Contacts between the two chains:
Residue D302 in the second protein is in contact with residue R195 in the first protein (closest heavy-atom distance 3.4 Å).
Residue R195 in the second protein interacts with residue D302 in the first protein (closest heavy-atom distance 3.0 Å).
Residue L376 in the second protein is in contact with residue F322 in the first protein (closest heavy-atom distance 3.5 Å).
Residue K18 in the second protein is in contact with residue E305 in the first protein (closest heavy-atom distance 2.7 Å).
Residue F322 in the second protein interacts with residue F356 in the first protein (closest heavy-atom distance 3.3 Å).
Residue R316 in the second protein is in contact with residue Q16 in the first protein (closest heavy-atom distance 2.8 Å).
Residue M298 in the second protein contacts residue R193 in the first protein (closest heavy-atom distance 3.2 Å).
Residue R11 in the second protein contacts residue L308 in the first protein (closest heavy-atom distance 3.2 Å).
Residue A365 in the second protein is in contact with residue R330 in the first protein (closest heavy-atom distance 3.2 Å).
Residue D380 in the second protein contacts residue Q23 in the first protein (closest heavy-atom distance 3.0 Å).
Residue L312 in the second protein is in contact with residue E311 in the first protein (closest heavy-atom distance 3.0 Å).
Residue L290 in the second protein contacts residue L290 in the first protein (closest heavy-atom distance 3.3 Å).
Residue Q299 in the second protein interacts with residue I99 in the first protein (closest heavy-atom distance 3.4 Å).
Residue H357 in the second protein contacts residue E329 in the first protein (closest heavy-atom distance 3.2 Å).
Residue E311 in the second protein is in contact with residue E311 in the first protein (closest heavy-atom distance 3.3 Å).
Residue R330 in the second protein contacts residue F356 in the first protein (closest heavy-atom distance 3.3 Å).
Residue E329 in the second protein interacts with residue H357 in the first protein (closest heavy-atom distance 3.1 Å).
Residue K304 in the second protein is in contact with residue E305 in the first protein (closest heavy-atom distance 3.4 Å).
Residue V326 in the second protein interacts with residue H357 in the first protein (closest heavy-atom distance 3.0 Å).
Residue R330 in the second protein interacts with residue V359 in the first protein (closest heavy-atom distance 3.5 Å).
Residue L19 in the second protein interacts with residue M309 in the first protein (closest heavy-atom distance 3.3 Å).
Residue H357 in the second protein contacts residue V326 in the first protein (closest heavy-atom distance 3.3 Å).
Residue A101 in the second protein contacts residue N295 in the first protein (closest heavy-atom distance 3.1 Å).
Residue E419 in the second protein contacts residue G363 in the first protein (closest heavy-atom distance 3.5 Å).
Residue N167 in the second protein contacts residue A291 in the first protein (closest heavy-atom distance 3.5 Å).
Residue A381 in the second protein is in contact with residue Q23 in the first protein (closest heavy-atom distance 3.4 Å).
Residue M321 in the second protein contacts residue F322 in the first protein (closest heavy-atom distance 3.5 Å).
Residue M298 in the second protein contacts residue F293 in the first protein (closest heavy-atom distance 3.4 Å).
Residue E311 in the second protein is in contact with residue G315 in the first protein (closest heavy-atom distance 3.4 Å).
Residue M321 in the second protein contacts residue S325 in the first protein (closest heavy-atom distance 3.3 Å).
Residue L312 in the second protein contacts residue L15 in the first protein (closest heavy-atom distance 3.5 Å).
Residue K364 in the second protein is in contact with residue E419 in the first protein (closest heavy-atom distance 3.3 Å).
Residue N295 in the second protein is in contact with residue A101 in the first protein (closest heavy-atom distance 3.3 Å).
Residue H357 in the second protein is in contact with residue N328 in the first protein (closest heavy-atom distance 2.8 Å).
Residue E305 in the second protein interacts with residue R11 in the first protein (closest heavy-atom distance 2.4 Å).
Residue H357 in the second protein is in contact with residue S325 in the first protein (closest heavy-atom distance 3.0 Å).
Residue E419 in the second protein contacts residue A365 in the first protein (closest heavy-atom distance 3.0 Å).
Residue E305 in the second protein interacts with residue K18 in the first protein (closest heavy-atom distance 3.0 Å).
Residue S325 in the second protein interacts with residue H357 in the first protein (closest heavy-atom distance 2.7 Å).
Residue R316 in the second protein contacts residue L19 in the first protein (closest heavy-atom distance 3.1 Å).
Residue E311 in the second protein is in contact with residue N314 in the first protein (closest heavy-atom distance 3.1 Å).
Residue R11 in the second protein is in contact with residue E305 in the first protein (closest heavy-atom distance 2.5 Å).
Residue R193 in the second protein is in contact with residue M298 in the first protein (closest heavy-atom distance 3.2 Å).
Residue S301 in the second protein is in contact with residue K304 in the first protein (closest heavy-atom distance 3.2 Å).
Residue E329 in the second protein contacts residue E329 in the first protein (closest heavy-atom distance 3.4 Å).
Residue K304 in the second protein is in contact with residue S301 in the first protein (closest heavy-atom distance 3.5 Å).
Residue Q16 in the second protein interacts with residue R316 in the first protein (closest heavy-atom distance 2.7 Å).
Residue S325 in the second protein interacts with residue M321 in the first protein (closest heavy-atom distance 3.4 Å).
Residue D302 in the second protein is in contact with residue R193 in the first protein (closest heavy-atom distance 3.0 Å).
Residue V297 in the second protein interacts with residue V297 in the first protein (closest heavy-atom distance 3.5 Å).
Residue E311 in the second protein interacts with residue L312 in the first protein (closest heavy-atom distance 3.4 Å).
Residue E419 in the second protein interacts with residue K364 in the first protein (closest heavy-atom distance 3.2 Å).
Residue N328 in the second protein contacts residue H357 in the first protein (closest heavy-atom distance 2.7 Å).
Residue E305 in the second protein is in contact with residue L15 in the first protein (closest heavy-atom distance 3.5 Å).
Residue F356 in the second protein is in contact with residue V326 in the first protein (closest heavy-atom distance 3.1 Å).
Residue N295 in the second protein interacts with residue N167 in the first protein (closest heavy-atom distance 3.2 Å).
Residue E329 in the second protein interacts with residue R352 in the first protein (closest heavy-atom distance 3.2 Å).
Residue R193 in the second protein contacts residue D302 in the first protein (closest heavy-atom distance 2.8 Å).
Residue V326 in the second protein contacts residue F356 in the first protein (closest heavy-atom distance 3.5 Å).
Residue M321 in the second protein contacts residue M321 in the first protein (closest heavy-atom distance 3.2 Å).

Sequence of the first protein:
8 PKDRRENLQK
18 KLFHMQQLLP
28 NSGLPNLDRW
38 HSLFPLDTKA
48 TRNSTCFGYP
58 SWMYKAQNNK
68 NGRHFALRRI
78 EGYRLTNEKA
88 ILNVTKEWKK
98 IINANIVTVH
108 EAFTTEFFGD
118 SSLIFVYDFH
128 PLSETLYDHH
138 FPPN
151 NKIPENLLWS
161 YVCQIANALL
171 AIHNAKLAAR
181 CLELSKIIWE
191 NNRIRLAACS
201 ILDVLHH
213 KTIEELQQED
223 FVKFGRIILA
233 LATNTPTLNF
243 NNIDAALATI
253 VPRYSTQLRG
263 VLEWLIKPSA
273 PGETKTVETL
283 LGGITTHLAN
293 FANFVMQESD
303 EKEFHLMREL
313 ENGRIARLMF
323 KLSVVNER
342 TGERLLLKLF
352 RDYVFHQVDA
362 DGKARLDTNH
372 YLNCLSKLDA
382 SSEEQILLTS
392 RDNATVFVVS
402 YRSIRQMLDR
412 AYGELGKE

The following describes two proteins that form a bound complex.

Sequence of the second protein:
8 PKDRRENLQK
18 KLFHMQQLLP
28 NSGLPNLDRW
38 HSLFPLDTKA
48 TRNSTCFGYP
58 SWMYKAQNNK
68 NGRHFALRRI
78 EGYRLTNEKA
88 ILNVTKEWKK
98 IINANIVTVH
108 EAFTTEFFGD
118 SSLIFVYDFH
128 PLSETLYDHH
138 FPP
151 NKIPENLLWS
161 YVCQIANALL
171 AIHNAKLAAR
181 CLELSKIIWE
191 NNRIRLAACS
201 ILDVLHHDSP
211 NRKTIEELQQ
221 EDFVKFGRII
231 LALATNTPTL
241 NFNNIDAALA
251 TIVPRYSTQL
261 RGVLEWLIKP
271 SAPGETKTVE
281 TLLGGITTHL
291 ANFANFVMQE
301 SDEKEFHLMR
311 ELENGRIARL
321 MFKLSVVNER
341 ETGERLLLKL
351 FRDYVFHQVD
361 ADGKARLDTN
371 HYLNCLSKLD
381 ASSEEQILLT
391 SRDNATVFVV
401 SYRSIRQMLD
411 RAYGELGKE